Sequence of the second protein:
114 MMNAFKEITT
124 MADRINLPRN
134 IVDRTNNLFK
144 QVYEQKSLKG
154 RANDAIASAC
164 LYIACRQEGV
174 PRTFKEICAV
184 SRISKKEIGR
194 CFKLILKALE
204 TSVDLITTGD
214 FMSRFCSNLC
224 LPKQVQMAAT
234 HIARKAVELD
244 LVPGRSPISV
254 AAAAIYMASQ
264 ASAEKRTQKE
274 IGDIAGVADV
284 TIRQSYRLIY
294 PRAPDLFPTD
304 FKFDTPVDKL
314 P

These two protein chains interact to form a complex.

Sequence of the first protein:
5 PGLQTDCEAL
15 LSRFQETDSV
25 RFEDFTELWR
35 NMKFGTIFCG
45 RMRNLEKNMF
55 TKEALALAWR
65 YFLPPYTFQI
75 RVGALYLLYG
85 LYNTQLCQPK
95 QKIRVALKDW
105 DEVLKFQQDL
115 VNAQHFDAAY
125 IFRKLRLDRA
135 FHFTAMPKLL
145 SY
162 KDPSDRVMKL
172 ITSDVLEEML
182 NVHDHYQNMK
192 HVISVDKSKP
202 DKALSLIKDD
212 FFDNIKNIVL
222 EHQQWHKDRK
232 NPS

Contacts between the two chains:
Residue R230 in the first protein is in contact with residue D311 in the second protein (closest heavy-atom distance 2.5 Å).
Residue S234 in the first protein interacts with residue F306 in the second protein (closest heavy-atom distance 3.9 Å).
Residue S234 in the first protein is in contact with residue F304 in the second protein (closest heavy-atom distance 3.6 Å).
Residue S234 in the first protein contacts residue K305 in the second protein (closest heavy-atom distance 3.8 Å).